Contacts between the two chains:
Residue A270 in the first protein contacts residue Y16 in the second protein (closest heavy-atom distance 3.5 Å).
Residue M273 in the first protein interacts with residue L25 in the second protein (closest heavy-atom distance 3.6 Å).
Residue A270 in the first protein contacts residue Y20 in the second protein (closest heavy-atom distance 3.9 Å).
Residue R272 in the first protein contacts residue H33 in the second protein (closest heavy-atom distance 3.9 Å).
Residue K277 in the first protein interacts with residue Q19 in the second protein (closest heavy-atom distance 3.9 Å).
Residue G94 in the first protein contacts residue W34 in the second protein (closest heavy-atom distance 3.1 Å).
Residue K277 in the first protein is in contact with residue F24 in the second protein (closest heavy-atom distance 3.6 Å).
Residue F108 in the first protein contacts residue L45 in the second protein (closest heavy-atom distance 3.8 Å).
Residue E105 in the first protein contacts residue L36 in the second protein (closest heavy-atom distance 3.8 Å).
Residue P269 in the first protein contacts residue Y16 in the second protein (closest heavy-atom distance 3.9 Å).
Residue P269 in the first protein contacts residue Y13 in the second protein (closest heavy-atom distance 3.1 Å).
Residue M273 in the first protein contacts residue Y20 in the second protein (closest heavy-atom distance 3.5 Å).
Residue E274 in the first protein is in contact with residue Y20 in the second protein (closest heavy-atom distance 3.1 Å).
Residue N96 in the first protein interacts with residue T32 in the second protein (closest heavy-atom distance 3.6 Å).
Residue V267 in the first protein interacts with residue L45 in the second protein (closest heavy-atom distance 3.7 Å).
Residue D268 in the first protein contacts residue Y13 in the second protein (closest heavy-atom distance 2.2 Å).
Residue R272 in the first protein interacts with residue Y28 in the second protein (closest heavy-atom distance 2.9 Å).
Residue K277 in the first protein contacts residue Y20 in the second protein (closest heavy-atom distance 3.5 Å).
Residue F108 in the first protein is in contact with residue K48 in the second protein (closest heavy-atom distance 3.5 Å).
Residue V267 in the first protein contacts residue A41 in the second protein (closest heavy-atom distance 4.0 Å).
Residue N96 in the first protein interacts with residue E31 in the second protein (closest heavy-atom distance 2.7 Å).
Residue D109 in the first protein interacts with residue K48 in the second protein (closest heavy-atom distance 2.5 Å).
Residue L266 in the first protein contacts residue L45 in the second protein (closest heavy-atom distance 3.6 Å).
Residue E280 in the first protein contacts residue F24 in the second protein (closest heavy-atom distance 3.3 Å).
Residue D263 in the first protein contacts residue L45 in the second protein (closest heavy-atom distance 3.7 Å).
Residue A270 in the first protein is in contact with residue Y13 in the second protein (closest heavy-atom distance 3.0 Å).
Residue L266 in the first protein contacts residue L36 in the second protein (closest heavy-atom distance 3.9 Å).
Residue M273 in the first protein contacts residue Q29 in the second protein (closest heavy-atom distance 4.0 Å).
Residue E105 in the first protein contacts residue Y35 in the second protein (closest heavy-atom distance 3.5 Å).
Residue E105 in the first protein contacts residue N44 in the second protein (closest heavy-atom distance 3.1 Å).
Residue R272 in the first protein interacts with residue R38 in the second protein (closest heavy-atom distance 3.8 Å).
Residue F108 in the first protein interacts with residue N44 in the second protein (closest heavy-atom distance 4.3 Å).
Residue T104 in the first protein is in contact with residue L36 in the second protein (closest heavy-atom distance 3.8 Å).
Residue L266 in the first protein is in contact with residue A41 in the second protein (closest heavy-atom distance 2.8 Å).
Residue N102 in the first protein contacts residue L36 in the second protein (closest heavy-atom distance 4.4 Å).
Residue T104 in the first protein contacts residue H33 in the second protein (closest heavy-atom distance 4.0 Å).
Residue S95 in the first protein contacts residue W34 in the second protein (closest heavy-atom distance 3.7 Å).
Residue E280 in the first protein contacts residue K27 in the second protein (closest heavy-atom distance 3.8 Å).
Residue G94 in the first protein interacts with residue E31 in the second protein (closest heavy-atom distance 2.7 Å).
Residue R272 in the first protein is in contact with residue L36 in the second protein (closest heavy-atom distance 3.5 Å).
Residue S95 in the first protein interacts with residue Y35 in the second protein (closest heavy-atom distance 3.5 Å).
Residue T276 in the first protein contacts residue Y28 in the second protein (closest heavy-atom distance 3.4 Å).
Residue M273 in the first protein contacts residue Y16 in the second protein (closest heavy-atom distance 4.1 Å).
Residue N102 in the first protein contacts residue H33 in the second protein (closest heavy-atom distance 3.6 Å).
Residue L266 in the first protein interacts with residue R39 in the second protein (closest heavy-atom distance 3.5 Å).
Residue V267 in the first protein is in contact with residue W42 in the second protein (closest heavy-atom distance 4.1 Å).
Residue L266 in the first protein is in contact with residue G40 in the second protein (closest heavy-atom distance 3.6 Å).
Residue M273 in the first protein interacts with residue Y28 in the second protein (closest heavy-atom distance 3.7 Å).
Residue G94 in the first protein is in contact with residue S30 in the second protein (closest heavy-atom distance 2.7 Å).
Residue S95 in the first protein is in contact with residue E31 in the second protein (closest heavy-atom distance 3.5 Å).
Residue R272 in the first protein interacts with residue G37 in the second protein (closest heavy-atom distance 3.8 Å).
Residue P269 in the first protein interacts with residue R38 in the second protein (closest heavy-atom distance 4.2 Å).
Residue N102 in the first protein interacts with residue T32 in the second protein (closest heavy-atom distance 3.8 Å).
Residue R272 in the first protein contacts residue Q29 in the second protein (closest heavy-atom distance 4.3 Å).
Residue E105 in the first protein contacts residue R39 in the second protein (closest heavy-atom distance 4.0 Å).
Residue T276 in the first protein interacts with residue F24 in the second protein (closest heavy-atom distance 3.9 Å).
Residue M273 in the first protein contacts residue F24 in the second protein (closest heavy-atom distance 3.5 Å).
Residue V267 in the first protein interacts with residue G40 in the second protein (closest heavy-atom distance 3.9 Å).
Residue E280 in the first protein contacts residue Y28 in the second protein (closest heavy-atom distance 2.3 Å).
Residue S98 in the first protein interacts with residue T32 in the second protein (closest heavy-atom distance 4.2 Å).

Sequence of the second protein:
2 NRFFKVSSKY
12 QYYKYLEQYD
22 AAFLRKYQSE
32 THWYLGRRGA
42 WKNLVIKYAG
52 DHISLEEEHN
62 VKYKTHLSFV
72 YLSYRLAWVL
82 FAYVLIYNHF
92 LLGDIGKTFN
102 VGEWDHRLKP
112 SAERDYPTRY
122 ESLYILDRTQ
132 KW

Sequence of the first protein:
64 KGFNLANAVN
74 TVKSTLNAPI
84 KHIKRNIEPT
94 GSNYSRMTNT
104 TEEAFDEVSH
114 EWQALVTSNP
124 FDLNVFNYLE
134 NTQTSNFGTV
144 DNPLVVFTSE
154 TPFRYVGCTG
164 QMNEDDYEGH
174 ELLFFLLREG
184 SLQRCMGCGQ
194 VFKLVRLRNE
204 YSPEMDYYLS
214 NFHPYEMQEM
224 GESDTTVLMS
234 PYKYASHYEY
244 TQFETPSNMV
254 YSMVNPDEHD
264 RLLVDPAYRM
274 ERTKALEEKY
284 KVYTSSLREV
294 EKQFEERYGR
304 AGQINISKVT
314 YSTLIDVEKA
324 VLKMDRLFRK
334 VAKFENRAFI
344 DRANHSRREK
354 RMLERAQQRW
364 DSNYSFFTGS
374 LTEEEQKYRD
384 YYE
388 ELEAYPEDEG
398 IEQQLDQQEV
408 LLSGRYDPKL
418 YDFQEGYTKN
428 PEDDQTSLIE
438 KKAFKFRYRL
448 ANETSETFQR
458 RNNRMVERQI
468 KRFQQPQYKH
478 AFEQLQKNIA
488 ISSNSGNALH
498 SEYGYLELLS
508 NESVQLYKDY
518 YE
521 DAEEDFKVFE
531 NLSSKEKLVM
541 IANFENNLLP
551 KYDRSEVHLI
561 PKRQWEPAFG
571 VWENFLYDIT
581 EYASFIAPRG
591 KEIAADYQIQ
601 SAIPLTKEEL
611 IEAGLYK

The following describes two proteins that form a bound complex.